Sequence of chain A:
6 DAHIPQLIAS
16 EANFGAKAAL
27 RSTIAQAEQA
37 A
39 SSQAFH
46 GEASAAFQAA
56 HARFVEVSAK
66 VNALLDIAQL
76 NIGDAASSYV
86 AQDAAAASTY

Sequence of chain B:
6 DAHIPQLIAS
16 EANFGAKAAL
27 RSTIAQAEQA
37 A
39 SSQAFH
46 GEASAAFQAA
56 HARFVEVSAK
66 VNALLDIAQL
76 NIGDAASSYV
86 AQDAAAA

These two protein chains interact to form a complex.

Interface contacts:
Residue S28 in chain A is in contact with residue A14 in chain B (closest heavy-atom distance 4.0 Å).
Residue A14 in chain A contacts residue Q35 in chain B (closest heavy-atom distance 4.2 Å).
Residue S82 in chain A contacts residue R27 in chain B (closest heavy-atom distance 3.5 Å).
Residue P10 in chain A is in contact with residue A31 in chain B (closest heavy-atom distance 3.5 Å).
Residue A86 in chain A is in contact with residue N67 in chain B (closest heavy-atom distance 4.0 Å).
Residue N67 in chain A contacts residue Q87 in chain B (closest heavy-atom distance 4.0 Å).
Residue P10 in chain A interacts with residue Q35 in chain B (closest heavy-atom distance 3.4 Å).
Residue A24 in chain A interacts with residue D79 in chain B (closest heavy-atom distance 3.4 Å).
Residue R27 in chain A is in contact with residue D79 in chain B (closest heavy-atom distance 2.7 Å).
Residue N67 in chain A is in contact with residue A86 in chain B (closest heavy-atom distance 3.7 Å).
Residue E34 in chain A is in contact with residue P10 in chain B (closest heavy-atom distance 3.7 Å).
Residue D79 in chain A contacts residue A24 in chain B (closest heavy-atom distance 3.4 Å).
Residue S83 in chain A is in contact with residue R27 in chain B (closest heavy-atom distance 3.3 Å).
Residue A21 in chain A is in contact with residue A24 in chain B (closest heavy-atom distance 3.5 Å).
Residue D71 in chain A interacts with residue S83 in chain B (closest heavy-atom distance 2.8 Å).
Residue I13 in chain A is in contact with residue A31 in chain B (closest heavy-atom distance 3.7 Å).
Residue R27 in chain A contacts residue S83 in chain B (closest heavy-atom distance 3.0 Å).
Residue R27 in chain A interacts with residue S82 in chain B (closest heavy-atom distance 3.5 Å).
Residue A24 in chain A is in contact with residue A21 in chain B (closest heavy-atom distance 3.5 Å).
Residue Q35 in chain A interacts with residue Q11 in chain B (closest heavy-atom distance 3.2 Å).
Residue A64 in chain A is in contact with residue A90 in chain B (closest heavy-atom distance 3.3 Å).
Residue Q87 in chain A interacts with residue A68 in chain B (closest heavy-atom distance 3.6 Å).
Residue A31 in chain A contacts residue I13 in chain B (closest heavy-atom distance 3.6 Å).
Residue A17 in chain A interacts with residue A24 in chain B (closest heavy-atom distance 3.4 Å).
Residue A31 in chain A contacts residue A14 in chain B (closest heavy-atom distance 3.6 Å).
Residue D79 in chain A is in contact with residue Q74 in chain B (closest heavy-atom distance 2.7 Å).
Residue A24 in chain A contacts residue G20 in chain B (closest heavy-atom distance 3.8 Å).
Residue A90 in chain A is in contact with residue A64 in chain B (closest heavy-atom distance 3.5 Å).
Residue S83 in chain A interacts with residue N67 in chain B (closest heavy-atom distance 3.8 Å).
Residue Q74 in chain A contacts residue D79 in chain B (closest heavy-atom distance 2.9 Å).
Residue S28 in chain A is in contact with residue N18 in chain B (closest heavy-atom distance 2.5 Å).
Residue Q87 in chain A is in contact with residue A64 in chain B (closest heavy-atom distance 3.8 Å).
Residue A14 in chain A contacts residue S28 in chain B (closest heavy-atom distance 3.9 Å).
Residue Q11 in chain A is in contact with residue Q35 in chain B (closest heavy-atom distance 3.7 Å).
Residue D79 in chain A interacts with residue R27 in chain B (closest heavy-atom distance 2.8 Å).
Residue A68 in chain A interacts with residue Q87 in chain B (closest heavy-atom distance 3.7 Å).
Residue V60 in chain A is in contact with residue A90 in chain B (closest heavy-atom distance 3.9 Å).
Residue A17 in chain A interacts with residue S28 in chain B (closest heavy-atom distance 3.5 Å).
Residue D71 in chain A contacts residue Q87 in chain B (closest heavy-atom distance 3.2 Å).
Residue A31 in chain A is in contact with residue P10 in chain B (closest heavy-atom distance 3.7 Å).
Residue N67 in chain A is in contact with residue S83 in chain B (closest heavy-atom distance 3.7 Å).
Residue A21 in chain A contacts residue L25 in chain B (closest heavy-atom distance 4.0 Å).
Residue L25 in chain A contacts residue A21 in chain B (closest heavy-atom distance 3.7 Å).
Residue A14 in chain A interacts with residue A31 in chain B (closest heavy-atom distance 3.9 Å).
Residue G20 in chain A is in contact with residue A24 in chain B (closest heavy-atom distance 3.9 Å).
Residue R27 in chain A interacts with residue A17 in chain B (closest heavy-atom distance 4.0 Å).
Residue Q87 in chain A is in contact with residue D71 in chain B (closest heavy-atom distance 3.0 Å).
Residue A17 in chain A interacts with residue R27 in chain B (closest heavy-atom distance 3.8 Å).
Residue P10 in chain A interacts with residue E34 in chain B (closest heavy-atom distance 3.6 Å).
Residue N18 in chain A interacts with residue S28 in chain B (closest heavy-atom distance 2.5 Å).
Residue R27 in chain A is in contact with residue I13 in chain B (closest heavy-atom distance 4.2 Å).
Residue A24 in chain A is in contact with residue A17 in chain B (closest heavy-atom distance 3.4 Å).
Residue Q35 in chain A is in contact with residue P10 in chain B (closest heavy-atom distance 3.5 Å).
Residue Q87 in chain A is in contact with residue N67 in chain B (closest heavy-atom distance 4.0 Å).
Residue Q35 in chain A is in contact with residue A14 in chain B (closest heavy-atom distance 4.0 Å).
Residue A64 in chain A is in contact with residue Q87 in chain B (closest heavy-atom distance 3.7 Å).
Residue A90 in chain A is in contact with residue V60 in chain B (closest heavy-atom distance 3.6 Å).
Residue A21 in chain A is in contact with residue A21 in chain B (closest heavy-atom distance 4.0 Å).
Residue S28 in chain A contacts residue A17 in chain B (closest heavy-atom distance 3.6 Å).
Residue S83 in chain A interacts with residue D71 in chain B (closest heavy-atom distance 2.9 Å).